Sequence of chain B:
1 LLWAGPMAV

Sequence of chain A:
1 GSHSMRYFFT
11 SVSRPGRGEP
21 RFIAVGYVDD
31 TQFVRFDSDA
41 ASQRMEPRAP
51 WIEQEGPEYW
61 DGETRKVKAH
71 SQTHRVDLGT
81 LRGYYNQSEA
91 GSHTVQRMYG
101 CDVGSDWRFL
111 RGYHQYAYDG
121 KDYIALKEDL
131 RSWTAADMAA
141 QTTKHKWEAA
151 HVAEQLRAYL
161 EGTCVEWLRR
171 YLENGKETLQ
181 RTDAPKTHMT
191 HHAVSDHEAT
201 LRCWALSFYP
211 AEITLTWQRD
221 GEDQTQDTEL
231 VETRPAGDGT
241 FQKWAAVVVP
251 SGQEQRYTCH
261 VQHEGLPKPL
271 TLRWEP

This data describes a binding interaction between two proteins.

Interface contacts:
Residue V152 in chain A contacts residue M7 in chain B (closest heavy-atom distance 3.7 Å).
Residue T73 in chain A is in contact with residue A8 in chain B (closest heavy-atom distance 3.9 Å).
Residue Y84 in chain A interacts with residue V9 in chain B (closest heavy-atom distance 2.6 Å).
Residue T143 in chain A interacts with residue V9 in chain B (closest heavy-atom distance 3.1 Å).
Residue F33 in chain A contacts residue L1 in chain B (closest heavy-atom distance 4.7 Å).
Residue L156 in chain A is in contact with residue W3 in chain B (closest heavy-atom distance 3.7 Å).
Residue E63 in chain A is in contact with residue L2 in chain B (closest heavy-atom distance 2.9 Å).
Residue W147 in chain A contacts residue V9 in chain B (closest heavy-atom distance 4.1 Å).
Residue W147 in chain A interacts with residue A8 in chain B (closest heavy-atom distance 2.7 Å).
Residue H70 in chain A interacts with residue P6 in chain B (closest heavy-atom distance 3.4 Å).
Residue H70 in chain A interacts with residue W3 in chain B (closest heavy-atom distance 3.1 Å).
Residue V152 in chain A interacts with residue G5 in chain B (closest heavy-atom distance 4.8 Å).
Residue Y99 in chain A contacts residue L2 in chain B (closest heavy-atom distance 3.6 Å).
Residue Y99 in chain A interacts with residue P6 in chain B (closest heavy-atom distance 4.9 Å).
Residue K66 in chain A interacts with residue W3 in chain B (closest heavy-atom distance 4.6 Å).
Residue K66 in chain A contacts residue A4 in chain B (closest heavy-atom distance 3.9 Å).
Residue R97 in chain A is in contact with residue P6 in chain B (closest heavy-atom distance 4.2 Å).
Residue Y159 in chain A is in contact with residue W3 in chain B (closest heavy-atom distance 3.4 Å).
Residue Y59 in chain A is in contact with residue L1 in chain B (closest heavy-atom distance 3.8 Å).
Residue Y116 in chain A is in contact with residue V9 in chain B (closest heavy-atom distance 3.4 Å).
Residue D77 in chain A contacts residue A8 in chain B (closest heavy-atom distance 3.4 Å).
Residue Y159 in chain A contacts residue L1 in chain B (closest heavy-atom distance 2.5 Å).
Residue Y7 in chain A interacts with residue L1 in chain B (closest heavy-atom distance 2.9 Å).
Residue F9 in chain A interacts with residue L2 in chain B (closest heavy-atom distance 3.4 Å).
Residue T73 in chain A interacts with residue P6 in chain B (closest heavy-atom distance 4.2 Å).
Residue D77 in chain A is in contact with residue M7 in chain B (closest heavy-atom distance 4.8 Å).
Residue V67 in chain A is in contact with residue L2 in chain B (closest heavy-atom distance 3.8 Å).
Residue T142 in chain A contacts residue V9 in chain B (closest heavy-atom distance 4.7 Å).
Residue A150 in chain A is in contact with residue M7 in chain B (closest heavy-atom distance 3.6 Å).
Residue R97 in chain A interacts with residue M7 in chain B (closest heavy-atom distance 4.5 Å).
Residue K146 in chain A contacts residue M7 in chain B (closest heavy-atom distance 4.8 Å).
Residue M45 in chain A is in contact with residue L2 in chain B (closest heavy-atom distance 3.5 Å).
Residue V152 in chain A contacts residue W3 in chain B (closest heavy-atom distance 4.0 Å).
Residue Q155 in chain A interacts with residue W3 in chain B (closest heavy-atom distance 2.9 Å).
Residue Q155 in chain A contacts residue G5 in chain B (closest heavy-atom distance 3.0 Å).
Residue Y171 in chain A is in contact with residue L1 in chain B (closest heavy-atom distance 2.6 Å).
Residue Y159 in chain A is in contact with residue L2 in chain B (closest heavy-atom distance 3.6 Å).
Residue V76 in chain A interacts with residue A8 in chain B (closest heavy-atom distance 3.8 Å).
Residue H114 in chain A interacts with residue W3 in chain B (closest heavy-atom distance 4.2 Å).
Residue W147 in chain A contacts residue M7 in chain B (closest heavy-atom distance 3.7 Å).
Residue Y7 in chain A interacts with residue L2 in chain B (closest heavy-atom distance 3.6 Å).
Residue T163 in chain A interacts with residue L1 in chain B (closest heavy-atom distance 3.6 Å).
Residue T73 in chain A contacts residue M7 in chain B (closest heavy-atom distance 3.8 Å).
Residue K66 in chain A interacts with residue L2 in chain B (closest heavy-atom distance 3.0 Å).
Residue M5 in chain A interacts with residue L1 in chain B (closest heavy-atom distance 4.0 Å).
Residue E63 in chain A is in contact with residue L1 in chain B (closest heavy-atom distance 2.9 Å).
Residue D77 in chain A interacts with residue V9 in chain B (closest heavy-atom distance 2.8 Å).
Residue T80 in chain A interacts with residue V9 in chain B (closest heavy-atom distance 3.9 Å).
Residue L81 in chain A is in contact with residue V9 in chain B (closest heavy-atom distance 4.0 Å).
Residue Y99 in chain A is in contact with residue W3 in chain B (closest heavy-atom distance 3.4 Å).
Residue T143 in chain A is in contact with residue A8 in chain B (closest heavy-atom distance 4.7 Å).
Residue Y123 in chain A is in contact with residue V9 in chain B (closest heavy-atom distance 4.2 Å).
Residue K66 in chain A is in contact with residue L1 in chain B (closest heavy-atom distance 3.6 Å).
Residue K146 in chain A is in contact with residue V9 in chain B (closest heavy-atom distance 3.1 Å).
Residue R97 in chain A is in contact with residue W3 in chain B (closest heavy-atom distance 4.2 Å).
Residue W167 in chain A is in contact with residue L1 in chain B (closest heavy-atom distance 3.5 Å).
Residue H70 in chain A interacts with residue L2 in chain B (closest heavy-atom distance 4.0 Å).